These two protein chains interact to form a complex.

Sequence of the first protein:
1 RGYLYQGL

Contacts between the two chains:
Residue L5 in the second protein interacts with residue R1 in the first protein (closest heavy-atom distance 4.3 Å).
Residue Y116 in the second protein is in contact with residue Q6 in the first protein (closest heavy-atom distance 3.7 Å).
Residue Y171 in the second protein interacts with residue R1 in the first protein (closest heavy-atom distance 2.5 Å).
Residue Q114 in the second protein interacts with residue Y5 in the first protein (closest heavy-atom distance 3.4 Å).
Residue K66 in the second protein interacts with residue Y3 in the first protein (closest heavy-atom distance 4.3 Å).
Residue L156 in the second protein is in contact with residue Y3 in the first protein (closest heavy-atom distance 3.3 Å).
Residue Y159 in the second protein interacts with residue G2 in the first protein (closest heavy-atom distance 3.7 Å).
Residue Y7 in the second protein contacts residue Y5 in the first protein (closest heavy-atom distance 4.1 Å).
Residue T80 in the second protein is in contact with residue L8 in the first protein (closest heavy-atom distance 4.0 Å).
Residue Y116 in the second protein interacts with residue Y5 in the first protein (closest heavy-atom distance 3.6 Å).
Residue K66 in the second protein interacts with residue G2 in the first protein (closest heavy-atom distance 2.6 Å).
Residue R155 in the second protein interacts with residue Q6 in the first protein (closest heavy-atom distance 3.5 Å).
Residue N70 in the second protein interacts with residue Y5 in the first protein (closest heavy-atom distance 3.1 Å).
Residue Y159 in the second protein contacts residue R1 in the first protein (closest heavy-atom distance 2.7 Å).
Residue E63 in the second protein contacts residue R1 in the first protein (closest heavy-atom distance 2.9 Å).
Residue R155 in the second protein contacts residue Y3 in the first protein (closest heavy-atom distance 3.0 Å).
Residue Y7 in the second protein interacts with residue R1 in the first protein (closest heavy-atom distance 2.6 Å).
Residue R155 in the second protein interacts with residue L4 in the first protein (closest heavy-atom distance 2.8 Å).
Residue K66 in the second protein is in contact with residue L4 in the first protein (closest heavy-atom distance 3.7 Å).
Residue D77 in the second protein contacts residue Q6 in the first protein (closest heavy-atom distance 4.5 Å).
Residue S99 in the second protein interacts with residue Y5 in the first protein (closest heavy-atom distance 3.0 Å).
Residue R62 in the second protein interacts with residue R1 in the first protein (closest heavy-atom distance 2.4 Å).
Residue T163 in the second protein contacts residue R1 in the first protein (closest heavy-atom distance 3.8 Å).
Residue E24 in the second protein interacts with residue Y5 in the first protein (closest heavy-atom distance 4.6 Å).
Residue E152 in the second protein interacts with residue Q6 in the first protein (closest heavy-atom distance 2.7 Å).
Residue F74 in the second protein interacts with residue Y5 in the first protein (closest heavy-atom distance 3.7 Å).
Residue T143 in the second protein interacts with residue G7 in the first protein (closest heavy-atom distance 4.7 Å).
Residue W147 in the second protein is in contact with residue G7 in the first protein (closest heavy-atom distance 2.7 Å).
Residue S73 in the second protein is in contact with residue G7 in the first protein (closest heavy-atom distance 4.2 Å).
Residue T143 in the second protein is in contact with residue L8 in the first protein (closest heavy-atom distance 2.6 Å).
Residue K146 in the second protein contacts residue G7 in the first protein (closest heavy-atom distance 4.9 Å).
Residue S73 in the second protein contacts residue Y5 in the first protein (closest heavy-atom distance 3.9 Å).
Residue N70 in the second protein contacts residue Y3 in the first protein (closest heavy-atom distance 3.1 Å).
Residue I142 in the second protein is in contact with residue L8 in the first protein (closest heavy-atom distance 4.9 Å).
Residue Y59 in the second protein contacts residue R1 in the first protein (closest heavy-atom distance 3.9 Å).
Residue E63 in the second protein interacts with residue G2 in the first protein (closest heavy-atom distance 3.0 Å).
Residue Y116 in the second protein interacts with residue L8 in the first protein (closest heavy-atom distance 3.8 Å).
Residue W167 in the second protein interacts with residue R1 in the first protein (closest heavy-atom distance 3.7 Å).
Residue D77 in the second protein interacts with residue L8 in the first protein (closest heavy-atom distance 3.2 Å).
Residue L81 in the second protein interacts with residue L8 in the first protein (closest heavy-atom distance 4.0 Å).
Residue W147 in the second protein interacts with residue Q6 in the first protein (closest heavy-atom distance 3.4 Å).
Residue K146 in the second protein interacts with residue L8 in the first protein (closest heavy-atom distance 3.0 Å).
Residue Q114 in the second protein contacts residue Y3 in the first protein (closest heavy-atom distance 4.2 Å).
Residue D77 in the second protein is in contact with residue G7 in the first protein (closest heavy-atom distance 3.7 Å).
Residue E152 in the second protein is in contact with residue Y3 in the first protein (closest heavy-atom distance 3.0 Å).
Residue R155 in the second protein is in contact with residue Y5 in the first protein (closest heavy-atom distance 4.1 Å).
Residue Y22 in the second protein is in contact with residue Y5 in the first protein (closest heavy-atom distance 4.4 Å).
Residue V9 in the second protein interacts with residue Y5 in the first protein (closest heavy-atom distance 3.3 Å).
Residue Y7 in the second protein interacts with residue G2 in the first protein (closest heavy-atom distance 3.2 Å).
Residue Y84 in the second protein interacts with residue L8 in the first protein (closest heavy-atom distance 2.8 Å).
Residue V97 in the second protein interacts with residue Y5 in the first protein (closest heavy-atom distance 3.9 Å).
Residue Y123 in the second protein contacts residue L8 in the first protein (closest heavy-atom distance 4.0 Å).
Residue I95 in the second protein is in contact with residue L8 in the first protein (closest heavy-atom distance 4.5 Å).
Residue K66 in the second protein contacts residue R1 in the first protein (closest heavy-atom distance 3.6 Å).
Residue A150 in the second protein is in contact with residue Q6 in the first protein (closest heavy-atom distance 4.7 Å).
Residue N70 in the second protein contacts residue L4 in the first protein (closest heavy-atom distance 3.6 Å).
Residue W147 in the second protein is in contact with residue L8 in the first protein (closest heavy-atom distance 3.3 Å).
Residue F33 in the second protein is in contact with residue R1 in the first protein (closest heavy-atom distance 4.7 Å).
Residue S73 in the second protein contacts residue Q6 in the first protein (closest heavy-atom distance 4.4 Å).
Residue Y159 in the second protein contacts residue Y3 in the first protein (closest heavy-atom distance 3.4 Å).

Sequence of the second protein:
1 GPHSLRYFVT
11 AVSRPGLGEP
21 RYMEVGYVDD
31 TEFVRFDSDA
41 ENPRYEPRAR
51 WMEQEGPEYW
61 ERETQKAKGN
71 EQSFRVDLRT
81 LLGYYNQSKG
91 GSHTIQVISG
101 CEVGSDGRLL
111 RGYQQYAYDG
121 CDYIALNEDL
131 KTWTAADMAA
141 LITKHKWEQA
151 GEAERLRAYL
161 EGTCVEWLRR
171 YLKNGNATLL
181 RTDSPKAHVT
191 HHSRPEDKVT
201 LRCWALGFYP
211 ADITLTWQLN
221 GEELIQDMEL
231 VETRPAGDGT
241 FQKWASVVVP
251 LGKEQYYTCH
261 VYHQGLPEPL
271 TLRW